Residue-level contacts at the interface:
Residue I297 in protein 2 contacts residue P196 in protein 1 (closest heavy-atom distance 3.4 Å).
Residue Y298 in protein 2 interacts with residue E197 in protein 1 (closest heavy-atom distance 3.0 Å).
Residue T301 in protein 2 is in contact with residue E197 in protein 1 (closest heavy-atom distance 3.7 Å).
Residue K157 in protein 2 interacts with residue C215 in protein 1 (closest heavy-atom distance 3.6 Å).
Residue G149 in protein 2 contacts residue L183 in protein 1 (closest heavy-atom distance 4.1 Å).
Residue V161 in protein 2 is in contact with residue V217 in protein 1 (closest heavy-atom distance 3.9 Å).
Residue G149 in protein 2 interacts with residue G181 in protein 1 (closest heavy-atom distance 4.3 Å).
Residue F147 in protein 2 is in contact with residue L183 in protein 1 (closest heavy-atom distance 4.3 Å).
Residue V134 in protein 2 contacts residue F194 in protein 1 (closest heavy-atom distance 3.9 Å).
Residue W254 in protein 2 is in contact with residue F194 in protein 1 (closest heavy-atom distance 4.0 Å).
Residue V161 in protein 2 is in contact with residue E220 in protein 1 (closest heavy-atom distance 4.3 Å).
Residue K157 in protein 2 contacts residue V217 in protein 1 (closest heavy-atom distance 3.8 Å).
Residue N258 in protein 2 is in contact with residue K200 in protein 1 (closest heavy-atom distance 3.2 Å).
Residue V161 in protein 2 contacts residue L183 in protein 1 (closest heavy-atom distance 4.6 Å).
Residue N319 in protein 2 contacts residue P196 in protein 1 (closest heavy-atom distance 2.8 Å).
Residue N258 in protein 2 is in contact with residue V201 in protein 1 (closest heavy-atom distance 3.5 Å).
Residue F322 in protein 2 interacts with residue P196 in protein 1 (closest heavy-atom distance 4.4 Å).
Residue W254 in protein 2 is in contact with residue G199 in protein 1 (closest heavy-atom distance 4.2 Å).
Residue K157 in protein 2 interacts with residue C184 in protein 1 (closest heavy-atom distance 3.9 Å).
Residue I130 in protein 2 interacts with residue T175 in protein 1 (closest heavy-atom distance 3.2 Å).
Residue R231 in protein 2 is in contact with residue C215 in protein 1 (closest heavy-atom distance 4.4 Å).
Residue L299 in protein 2 is in contact with residue E197 in protein 1 (closest heavy-atom distance 3.0 Å).
Residue E148 in protein 2 is in contact with residue N182 in protein 1 (closest heavy-atom distance 3.8 Å).
Residue W254 in protein 2 interacts with residue S195 in protein 1 (closest heavy-atom distance 4.0 Å).
Residue E148 in protein 2 is in contact with residue L183 in protein 1 (closest heavy-atom distance 3.4 Å).
Residue C128 in protein 2 interacts with residue C177 in protein 1 (closest heavy-atom distance 3.8 Å).
Residue I130 in protein 2 is in contact with residue C177 in protein 1 (closest heavy-atom distance 4.3 Å).
Residue A296 in protein 2 is in contact with residue P196 in protein 1 (closest heavy-atom distance 3.3 Å).
Residue W254 in protein 2 contacts residue K200 in protein 1 (closest heavy-atom distance 4.3 Å).
Residue V126 in protein 2 contacts residue P223 in protein 1 (closest heavy-atom distance 4.1 Å).
Residue V233 in protein 2 contacts residue E220 in protein 1 (closest heavy-atom distance 4.2 Å).
Residue I257 in protein 2 contacts residue G199 in protein 1 (closest heavy-atom distance 4.2 Å).
Residue W254 in protein 2 contacts residue P196 in protein 1 (closest heavy-atom distance 4.1 Å).
Residue P300 in protein 2 contacts residue E197 in protein 1 (closest heavy-atom distance 3.3 Å).
Residue N129 in protein 2 interacts with residue G178 in protein 1 (closest heavy-atom distance 4.3 Å).
Residue K237 in protein 2 is in contact with residue E220 in protein 1 (closest heavy-atom distance 3.7 Å).
Residue V126 in protein 2 interacts with residue I179 in protein 1 (closest heavy-atom distance 3.2 Å).
Residue N319 in protein 2 contacts residue G199 in protein 1 (closest heavy-atom distance 4.2 Å).
Residue C128 in protein 2 contacts residue I179 in protein 1 (closest heavy-atom distance 3.5 Å).
Residue N295 in protein 2 is in contact with residue F194 in protein 1 (closest heavy-atom distance 4.3 Å).
Residue L163 in protein 2 contacts residue V217 in protein 1 (closest heavy-atom distance 4.5 Å).
Residue P260 in protein 2 contacts residue T175 in protein 1 (closest heavy-atom distance 4.2 Å).
Residue G149 in protein 2 interacts with residue N182 in protein 1 (closest heavy-atom distance 2.7 Å).
Residue F147 in protein 2 is in contact with residue N182 in protein 1 (closest heavy-atom distance 3.6 Å).
Residue F322 in protein 2 interacts with residue G199 in protein 1 (closest heavy-atom distance 3.9 Å).
Residue G158 in protein 2 is in contact with residue V217 in protein 1 (closest heavy-atom distance 4.4 Å).
Residue I130 in protein 2 is in contact with residue K176 in protein 1 (closest heavy-atom distance 3.5 Å).
Residue D133 in protein 2 interacts with residue H191 in protein 1 (closest heavy-atom distance 3.2 Å).
Residue C128 in protein 2 contacts residue G178 in protein 1 (closest heavy-atom distance 2.9 Å).
Residue I130 in protein 2 interacts with residue H191 in protein 1 (closest heavy-atom distance 4.7 Å).
Residue I130 in protein 2 contacts residue V201 in protein 1 (closest heavy-atom distance 3.8 Å).
Residue K157 in protein 2 interacts with residue L183 in protein 1 (closest heavy-atom distance 3.8 Å).
Residue D133 in protein 2 interacts with residue F194 in protein 1 (closest heavy-atom distance 4.0 Å).
Residue N295 in protein 2 is in contact with residue P196 in protein 1 (closest heavy-atom distance 3.3 Å).
Residue V161 in protein 2 interacts with residue A221 in protein 1 (closest heavy-atom distance 3.7 Å).
Residue A160 in protein 2 contacts residue L183 in protein 1 (closest heavy-atom distance 3.6 Å).
Residue N129 in protein 2 is in contact with residue N182 in protein 1 (closest heavy-atom distance 3.8 Å).
Residue N258 in protein 2 interacts with residue G199 in protein 1 (closest heavy-atom distance 3.2 Å).
Residue Y298 in protein 2 contacts residue P196 in protein 1 (closest heavy-atom distance 3.4 Å).
Residue R127 in protein 2 interacts with residue I179 in protein 1 (closest heavy-atom distance 3.8 Å).

Sequence of protein 2:
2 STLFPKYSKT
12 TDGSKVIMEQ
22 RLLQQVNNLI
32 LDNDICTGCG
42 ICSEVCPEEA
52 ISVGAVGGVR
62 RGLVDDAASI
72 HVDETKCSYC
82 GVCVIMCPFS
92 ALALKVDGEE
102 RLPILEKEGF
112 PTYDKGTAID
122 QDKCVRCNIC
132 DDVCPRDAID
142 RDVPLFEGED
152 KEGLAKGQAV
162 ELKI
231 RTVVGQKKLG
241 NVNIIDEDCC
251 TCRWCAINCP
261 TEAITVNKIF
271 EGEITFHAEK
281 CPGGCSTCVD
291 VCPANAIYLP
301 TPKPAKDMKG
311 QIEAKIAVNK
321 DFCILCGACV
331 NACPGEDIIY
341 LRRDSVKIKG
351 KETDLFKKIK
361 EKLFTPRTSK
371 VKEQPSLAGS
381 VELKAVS

Sequence of protein 1:
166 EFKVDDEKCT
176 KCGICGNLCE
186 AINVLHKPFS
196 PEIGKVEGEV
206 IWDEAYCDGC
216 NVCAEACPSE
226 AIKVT

This data describes a binding interaction between two proteins.